Sequence of the second protein:
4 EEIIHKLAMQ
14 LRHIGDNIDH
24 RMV

Sequence of the first protein:
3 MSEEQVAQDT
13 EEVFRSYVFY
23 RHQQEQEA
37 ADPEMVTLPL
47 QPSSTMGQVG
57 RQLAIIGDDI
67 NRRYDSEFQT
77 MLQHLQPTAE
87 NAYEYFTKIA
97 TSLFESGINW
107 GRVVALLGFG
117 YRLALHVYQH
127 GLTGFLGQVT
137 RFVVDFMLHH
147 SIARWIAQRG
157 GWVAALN

The following describes two proteins that form a bound complex.

Residue-level contacts at the interface:
Residue I95 in the first protein contacts residue L14 in the second protein (closest heavy-atom distance 3.7 Å).
Residue S98 in the first protein contacts residue R15 in the second protein (closest heavy-atom distance 2.7 Å).
Residue I66 in the first protein is in contact with residue N20 in the second protein (closest heavy-atom distance 4.0 Å).
Residue L81 in the first protein interacts with residue I7 in the second protein (closest heavy-atom distance 3.9 Å).
Residue R108 in the first protein contacts residue R15 in the second protein (closest heavy-atom distance 3.8 Å).
Residue R108 in the first protein is in contact with residue G18 in the second protein (closest heavy-atom distance 3.9 Å).
Residue N67 in the first protein interacts with residue I17 in the second protein (closest heavy-atom distance 3.7 Å).
Residue Y70 in the first protein interacts with residue N20 in the second protein (closest heavy-atom distance 4.2 Å).
Residue F115 in the first protein interacts with residue L14 in the second protein (closest heavy-atom distance 3.8 Å).
Residue S98 in the first protein is in contact with residue H8 in the second protein (closest heavy-atom distance 4.3 Å).
Residue G107 in the first protein is in contact with residue D22 in the second protein (closest heavy-atom distance 3.9 Å).
Residue M77 in the first protein interacts with residue K9 in the second protein (closest heavy-atom distance 3.6 Å).
Residue I95 in the first protein interacts with residue L10 in the second protein (closest heavy-atom distance 3.5 Å).
Residue K94 in the first protein interacts with residue E4 in the second protein (closest heavy-atom distance 3.9 Å).
Residue L99 in the first protein contacts residue L14 in the second protein (closest heavy-atom distance 3.5 Å).
Residue N163 in the first protein interacts with residue M25 in the second protein (closest heavy-atom distance 4.4 Å).
Residue M77 in the first protein is in contact with residue Q13 in the second protein (closest heavy-atom distance 4.5 Å).
Residue N105 in the first protein interacts with residue G18 in the second protein (closest heavy-atom distance 3.9 Å).
Residue E101 in the first protein interacts with residue R15 in the second protein (closest heavy-atom distance 3.5 Å).
Residue N105 in the first protein is in contact with residue D22 in the second protein (closest heavy-atom distance 3.6 Å).
Residue H80 in the first protein interacts with residue I6 in the second protein (closest heavy-atom distance 3.6 Å).
Residue V110 in the first protein contacts residue I21 in the second protein (closest heavy-atom distance 4.1 Å).
Residue G107 in the first protein interacts with residue G18 in the second protein (closest heavy-atom distance 3.3 Å).
Residue F74 in the first protein is in contact with residue Q13 in the second protein (closest heavy-atom distance 4.2 Å).
Residue A111 in the first protein is in contact with residue L14 in the second protein (closest heavy-atom distance 3.4 Å).
Residue I62 in the first protein interacts with residue M25 in the second protein (closest heavy-atom distance 3.0 Å).
Residue W106 in the first protein interacts with residue M25 in the second protein (closest heavy-atom distance 4.2 Å).
Residue F74 in the first protein is in contact with residue L14 in the second protein (closest heavy-atom distance 3.3 Å).
Residue S102 in the first protein contacts residue R15 in the second protein (closest heavy-atom distance 3.3 Å).
Residue S98 in the first protein contacts residue A11 in the second protein (closest heavy-atom distance 3.2 Å).
Residue A111 in the first protein interacts with residue I21 in the second protein (closest heavy-atom distance 4.4 Å).
Residue L99 in the first protein interacts with residue A11 in the second protein (closest heavy-atom distance 4.0 Å).
Residue M77 in the first protein is in contact with residue L10 in the second protein (closest heavy-atom distance 3.6 Å).
Residue F74 in the first protein is in contact with residue L10 in the second protein (closest heavy-atom distance 3.7 Å).
Residue Y70 in the first protein is in contact with residue H16 in the second protein (closest heavy-atom distance 3.3 Å).
Residue A111 in the first protein interacts with residue I17 in the second protein (closest heavy-atom distance 4.6 Å).
Residue Y70 in the first protein is in contact with residue Q13 in the second protein (closest heavy-atom distance 3.3 Å).
Residue I95 in the first protein is in contact with residue I7 in the second protein (closest heavy-atom distance 3.4 Å).
Residue I66 in the first protein contacts residue I17 in the second protein (closest heavy-atom distance 3.0 Å).
Residue G63 in the first protein interacts with residue I21 in the second protein (closest heavy-atom distance 4.5 Å).
Residue L99 in the first protein contacts residue R15 in the second protein (closest heavy-atom distance 3.4 Å).
Residue I95 in the first protein interacts with residue A11 in the second protein (closest heavy-atom distance 3.6 Å).
Residue G107 in the first protein interacts with residue I21 in the second protein (closest heavy-atom distance 4.0 Å).
Residue G107 in the first protein is in contact with residue M25 in the second protein (closest heavy-atom distance 4.0 Å).
Residue M77 in the first protein interacts with residue I6 in the second protein (closest heavy-atom distance 3.7 Å).
Residue V110 in the first protein interacts with residue M25 in the second protein (closest heavy-atom distance 3.5 Å).
Residue L81 in the first protein interacts with residue L10 in the second protein (closest heavy-atom distance 4.0 Å).
Residue I66 in the first protein is in contact with residue I21 in the second protein (closest heavy-atom distance 3.7 Å).
Residue L81 in the first protein interacts with residue I6 in the second protein (closest heavy-atom distance 3.9 Å).
Residue L59 in the first protein contacts residue M25 in the second protein (closest heavy-atom distance 4.4 Å).
Residue F74 in the first protein interacts with residue I17 in the second protein (closest heavy-atom distance 3.4 Å).
Residue A111 in the first protein is in contact with residue G18 in the second protein (closest heavy-atom distance 3.7 Å).
Residue I62 in the first protein contacts residue R24 in the second protein (closest heavy-atom distance 4.2 Å).
Residue R108 in the first protein is in contact with residue D19 in the second protein (closest heavy-atom distance 3.2 Å).
Residue L78 in the first protein is in contact with residue L10 in the second protein (closest heavy-atom distance 4.3 Å).
Residue K94 in the first protein interacts with residue I7 in the second protein (closest heavy-atom distance 3.7 Å).
Residue N105 in the first protein interacts with residue D19 in the second protein (closest heavy-atom distance 3.0 Å).
Residue Y91 in the first protein interacts with residue I7 in the second protein (closest heavy-atom distance 3.6 Å).
Residue S98 in the first protein is in contact with residue M12 in the second protein (closest heavy-atom distance 3.2 Å).
Residue Y70 in the first protein is in contact with residue I17 in the second protein (closest heavy-atom distance 3.4 Å).